Sequence of chain A:
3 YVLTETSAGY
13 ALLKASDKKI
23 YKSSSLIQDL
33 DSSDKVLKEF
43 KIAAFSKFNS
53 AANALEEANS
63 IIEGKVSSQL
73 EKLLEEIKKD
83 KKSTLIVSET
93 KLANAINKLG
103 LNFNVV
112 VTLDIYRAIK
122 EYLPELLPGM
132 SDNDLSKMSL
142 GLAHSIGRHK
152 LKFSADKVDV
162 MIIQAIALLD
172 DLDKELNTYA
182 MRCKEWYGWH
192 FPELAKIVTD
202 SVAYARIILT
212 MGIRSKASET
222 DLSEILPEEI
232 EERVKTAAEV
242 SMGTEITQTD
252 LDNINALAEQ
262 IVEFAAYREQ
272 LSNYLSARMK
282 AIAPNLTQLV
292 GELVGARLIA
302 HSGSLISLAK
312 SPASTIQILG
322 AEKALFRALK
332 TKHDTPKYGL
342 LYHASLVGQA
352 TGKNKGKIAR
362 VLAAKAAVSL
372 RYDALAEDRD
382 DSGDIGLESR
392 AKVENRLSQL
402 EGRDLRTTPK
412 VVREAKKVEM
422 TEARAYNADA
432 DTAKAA

These two protein chains interact to form a complex.

Residue-level contacts at the interface:
Residue D877 in chain B contacts residue S399 in chain A (closest heavy-atom distance 2.5 Å).
Residue D877 in chain B contacts residue E395 in chain A (closest heavy-atom distance 4.7 Å).
Residue D877 in chain B is in contact with residue N396 in chain A (closest heavy-atom distance 4.0 Å).

Sequence of chain B:
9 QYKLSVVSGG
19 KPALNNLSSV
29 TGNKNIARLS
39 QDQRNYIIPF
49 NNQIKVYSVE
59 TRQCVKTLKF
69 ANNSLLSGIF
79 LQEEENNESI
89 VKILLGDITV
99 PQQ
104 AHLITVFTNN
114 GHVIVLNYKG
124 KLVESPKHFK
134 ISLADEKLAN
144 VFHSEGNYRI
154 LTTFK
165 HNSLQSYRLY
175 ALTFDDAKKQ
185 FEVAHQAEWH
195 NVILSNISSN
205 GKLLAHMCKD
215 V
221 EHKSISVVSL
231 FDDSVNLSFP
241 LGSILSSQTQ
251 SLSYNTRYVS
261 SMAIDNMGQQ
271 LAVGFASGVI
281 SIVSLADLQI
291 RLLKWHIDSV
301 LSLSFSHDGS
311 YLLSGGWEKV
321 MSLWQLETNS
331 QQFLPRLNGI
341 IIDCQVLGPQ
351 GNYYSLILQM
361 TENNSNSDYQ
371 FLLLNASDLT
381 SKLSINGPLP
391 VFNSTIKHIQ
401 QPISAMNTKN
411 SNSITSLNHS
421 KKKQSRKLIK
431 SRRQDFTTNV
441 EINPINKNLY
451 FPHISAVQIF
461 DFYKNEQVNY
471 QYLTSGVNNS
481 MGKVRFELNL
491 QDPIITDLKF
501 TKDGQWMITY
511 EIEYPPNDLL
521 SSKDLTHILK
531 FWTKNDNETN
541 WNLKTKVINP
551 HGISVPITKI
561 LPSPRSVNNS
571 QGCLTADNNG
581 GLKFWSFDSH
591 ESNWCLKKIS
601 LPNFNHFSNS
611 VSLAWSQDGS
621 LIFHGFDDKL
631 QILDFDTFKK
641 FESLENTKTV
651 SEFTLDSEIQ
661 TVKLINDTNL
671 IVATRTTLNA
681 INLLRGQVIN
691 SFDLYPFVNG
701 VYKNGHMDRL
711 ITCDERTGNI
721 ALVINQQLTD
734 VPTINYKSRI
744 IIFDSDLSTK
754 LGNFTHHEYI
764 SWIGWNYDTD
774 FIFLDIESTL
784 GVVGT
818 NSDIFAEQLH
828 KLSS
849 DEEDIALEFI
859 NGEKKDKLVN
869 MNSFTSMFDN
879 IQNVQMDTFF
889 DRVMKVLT